Sequence of protein 1:
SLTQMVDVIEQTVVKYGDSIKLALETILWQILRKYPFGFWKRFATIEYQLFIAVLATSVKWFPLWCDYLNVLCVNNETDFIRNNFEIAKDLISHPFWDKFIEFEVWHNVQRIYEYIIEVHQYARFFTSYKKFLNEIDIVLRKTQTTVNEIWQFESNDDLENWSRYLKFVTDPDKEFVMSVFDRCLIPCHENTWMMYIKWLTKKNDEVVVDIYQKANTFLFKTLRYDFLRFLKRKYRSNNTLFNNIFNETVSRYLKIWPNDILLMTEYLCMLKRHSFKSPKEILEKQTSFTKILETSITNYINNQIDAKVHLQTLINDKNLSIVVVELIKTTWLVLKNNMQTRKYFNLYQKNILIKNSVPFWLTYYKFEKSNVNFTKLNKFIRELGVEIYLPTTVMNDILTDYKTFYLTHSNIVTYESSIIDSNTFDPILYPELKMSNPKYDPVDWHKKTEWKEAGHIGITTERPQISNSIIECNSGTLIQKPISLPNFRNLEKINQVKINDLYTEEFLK

Contacts between the two chains:
Residue D67 in protein 1 contacts residue L137 in protein 2 (closest heavy-atom distance 4.6 Å).
Residue D67 in protein 1 is in contact with residue A138 in protein 2 (closest heavy-atom distance 3.6 Å).
Residue G63 in protein 1 contacts residue L137 in protein 2 (closest heavy-atom distance 5.0 Å).
Residue Y62 in protein 1 contacts residue Q133 in protein 2 (closest heavy-atom distance 3.1 Å).
Residue K61 in protein 1 contacts residue R109 in protein 2 (closest heavy-atom distance 4.3 Å).
Residue D67 in protein 1 interacts with residue H136 in protein 2 (closest heavy-atom distance 2.9 Å).
Residue Y62 in protein 1 interacts with residue R109 in protein 2 (closest heavy-atom distance 3.9 Å).

Sequence of protein 2:
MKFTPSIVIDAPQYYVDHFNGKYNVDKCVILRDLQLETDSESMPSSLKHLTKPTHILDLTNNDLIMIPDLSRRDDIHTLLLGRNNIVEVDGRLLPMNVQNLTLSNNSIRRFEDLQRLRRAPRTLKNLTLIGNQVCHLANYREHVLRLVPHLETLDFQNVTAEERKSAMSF

This data describes a binding interaction between two proteins.